Sequence of the first protein:
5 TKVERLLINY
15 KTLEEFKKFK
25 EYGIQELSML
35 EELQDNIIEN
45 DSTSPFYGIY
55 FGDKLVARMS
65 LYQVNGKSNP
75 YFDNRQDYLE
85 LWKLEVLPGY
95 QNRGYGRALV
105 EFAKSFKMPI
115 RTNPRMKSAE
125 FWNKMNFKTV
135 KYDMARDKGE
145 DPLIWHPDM

Residue-level contacts at the interface:
Residue I28 in the second protein contacts residue P146 in the first protein (closest heavy-atom distance 3.7 Å).
Residue D145 in the second protein contacts residue G27 in the first protein (closest heavy-atom distance 3.4 Å).
Residue I28 in the second protein is in contact with residue E144 in the first protein (closest heavy-atom distance 4.2 Å).
Residue E144 in the second protein interacts with residue I28 in the first protein (closest heavy-atom distance 3.9 Å).
Residue G143 in the second protein is in contact with residue K87 in the first protein (closest heavy-atom distance 4.7 Å).
Residue Y66 in the second protein is in contact with residue A139 in the first protein (closest heavy-atom distance 3.4 Å).
Residue Y136 in the second protein contacts residue Q29 in the first protein (closest heavy-atom distance 3.4 Å).
Residue A139 in the second protein interacts with residue Y66 in the first protein (closest heavy-atom distance 3.3 Å).
Residue Q29 in the second protein is in contact with residue M138 in the first protein (closest heavy-atom distance 4.3 Å).
Residue K142 in the second protein interacts with residue V68 in the first protein (closest heavy-atom distance 3.7 Å).
Residue Y26 in the second protein interacts with residue D145 in the first protein (closest heavy-atom distance 4.7 Å).
Residue Q29 in the second protein contacts residue G143 in the first protein (closest heavy-atom distance 4.4 Å).
Residue P49 in the second protein contacts residue M138 in the first protein (closest heavy-atom distance 3.7 Å).
Residue Y136 in the second protein contacts residue S32 in the first protein (closest heavy-atom distance 3.6 Å).
Residue K135 in the second protein is in contact with residue E35 in the first protein (closest heavy-atom distance 4.9 Å).
Residue Y136 in the second protein is in contact with residue I28 in the first protein (closest heavy-atom distance 3.6 Å).
Residue N73 in the second protein interacts with residue K142 in the first protein (closest heavy-atom distance 4.6 Å).
Residue R119 in the second protein is in contact with residue R119 in the first protein (closest heavy-atom distance 4.4 Å).
Residue I28 in the second protein contacts residue V134 in the first protein (closest heavy-atom distance 3.9 Å).
Residue I28 in the second protein is in contact with residue Y136 in the first protein (closest heavy-atom distance 3.7 Å).
Residue T133 in the second protein interacts with residue I28 in the first protein (closest heavy-atom distance 3.5 Å).
Residue K142 in the second protein is in contact with residue E84 in the first protein (closest heavy-atom distance 4.1 Å).
Residue M138 in the second protein is in contact with residue Y66 in the first protein (closest heavy-atom distance 3.4 Å).
Residue W86 in the second protein interacts with residue G143 in the first protein (closest heavy-atom distance 3.2 Å).
Residue K142 in the second protein interacts with residue Y66 in the first protein (closest heavy-atom distance 4.8 Å).
Residue M120 in the second protein is in contact with residue G27 in the first protein (closest heavy-atom distance 4.9 Å).
Residue Y136 in the second protein contacts residue W86 in the first protein (closest heavy-atom distance 3.9 Å).
Residue R119 in the second protein contacts residue E25 in the first protein (closest heavy-atom distance 4.9 Å).
Residue S32 in the second protein contacts residue Y136 in the first protein (closest heavy-atom distance 3.5 Å).
Residue M138 in the second protein contacts residue P49 in the first protein (closest heavy-atom distance 4.1 Å).
Residue D145 in the second protein is in contact with residue I28 in the first protein (closest heavy-atom distance 2.9 Å).
Residue I28 in the second protein is in contact with residue D141 in the first protein (closest heavy-atom distance 4.9 Å).
Residue E84 in the second protein interacts with residue K142 in the first protein (closest heavy-atom distance 3.8 Å).
Residue K142 in the second protein interacts with residue N73 in the first protein (closest heavy-atom distance 4.1 Å).
Residue Y66 in the second protein is in contact with residue K142 in the first protein (closest heavy-atom distance 3.9 Å).
Residue I28 in the second protein contacts residue T133 in the first protein (closest heavy-atom distance 3.4 Å).
Residue Q29 in the second protein interacts with residue D145 in the first protein (closest heavy-atom distance 4.4 Å).
Residue K142 in the second protein interacts with residue W86 in the first protein (closest heavy-atom distance 3.8 Å).
Residue Q29 in the second protein is in contact with residue Y136 in the first protein (closest heavy-atom distance 3.3 Å).
Residue D145 in the second protein is in contact with residue Q29 in the first protein (closest heavy-atom distance 4.4 Å).
Residue W86 in the second protein contacts residue M138 in the first protein (closest heavy-atom distance 4.3 Å).
Residue K24 in the second protein is in contact with residue M120 in the first protein (closest heavy-atom distance 4.2 Å).
Residue E144 in the second protein interacts with residue E144 in the first protein (closest heavy-atom distance 3.7 Å).
Residue V68 in the second protein interacts with residue K142 in the first protein (closest heavy-atom distance 4.0 Å).
Residue G143 in the second protein contacts residue Q29 in the first protein (closest heavy-atom distance 4.8 Å).
Residue P146 in the second protein contacts residue I28 in the first protein (closest heavy-atom distance 3.9 Å).
Residue W86 in the second protein contacts residue Y136 in the first protein (closest heavy-atom distance 4.0 Å).
Residue E35 in the second protein is in contact with residue K135 in the first protein (closest heavy-atom distance 4.7 Å).
Residue K87 in the second protein is in contact with residue G143 in the first protein (closest heavy-atom distance 4.3 Å).
Residue M138 in the second protein contacts residue Q29 in the first protein (closest heavy-atom distance 4.3 Å).
Residue V134 in the second protein interacts with residue I28 in the first protein (closest heavy-atom distance 3.9 Å).
Residue M120 in the second protein interacts with residue Y26 in the first protein (closest heavy-atom distance 4.1 Å).
Residue G143 in the second protein is in contact with residue W86 in the first protein (closest heavy-atom distance 3.3 Å).
Residue I28 in the second protein interacts with residue D145 in the first protein (closest heavy-atom distance 2.9 Å).
Residue G27 in the second protein is in contact with residue D145 in the first protein (closest heavy-atom distance 3.5 Å).
Residue W86 in the second protein interacts with residue K142 in the first protein (closest heavy-atom distance 3.6 Å).
Residue Y26 in the second protein is in contact with residue M120 in the first protein (closest heavy-atom distance 4.6 Å).
Residue D145 in the second protein is in contact with residue K87 in the first protein (closest heavy-atom distance 4.7 Å).
Residue Y66 in the second protein interacts with residue M138 in the first protein (closest heavy-atom distance 3.6 Å).
Residue M138 in the second protein interacts with residue W86 in the first protein (closest heavy-atom distance 4.1 Å).

Sequence of the second protein:
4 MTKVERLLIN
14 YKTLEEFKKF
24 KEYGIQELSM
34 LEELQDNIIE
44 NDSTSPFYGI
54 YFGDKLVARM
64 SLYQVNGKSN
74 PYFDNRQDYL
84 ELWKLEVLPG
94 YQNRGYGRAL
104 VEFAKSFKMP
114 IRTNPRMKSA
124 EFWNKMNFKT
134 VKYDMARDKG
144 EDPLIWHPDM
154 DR

These two protein chains interact to form a complex.